Interface contacts:
Residue T165 in chain A contacts residue T149 in chain B (closest heavy-atom distance 2.8 Å).
Residue S171 in chain A interacts with residue L2 in chain B (closest heavy-atom distance 2.7 Å).
Residue N164 in chain A interacts with residue V151 in chain B (closest heavy-atom distance 2.4 Å).
Residue V189 in chain A is in contact with residue A6 in chain B (closest heavy-atom distance 3.1 Å).
Residue P113 in chain A contacts residue V116 in chain B (closest heavy-atom distance 3.1 Å).
Residue V182 in chain A contacts residue S210 in chain B (closest heavy-atom distance 3.0 Å).
Residue T165 in chain A contacts residue A150 in chain B (closest heavy-atom distance 2.9 Å).
Residue L185 in chain A contacts residue N5 in chain B (closest heavy-atom distance 2.6 Å).
Residue I192 in chain A contacts residue P13 in chain B (closest heavy-atom distance 2.9 Å).
Residue R268 in chain A is in contact with residue V10 in chain B (closest heavy-atom distance 2.1 Å).
Residue V163 in chain A contacts residue V151 in chain B (closest heavy-atom distance 2.7 Å).
Residue L170 in chain A is in contact with residue P3 in chain B (closest heavy-atom distance 2.8 Å).
Residue E201 in chain A is in contact with residue Q15 in chain B (closest heavy-atom distance 2.9 Å).
Residue E203 in chain A is in contact with residue L197 in chain B (closest heavy-atom distance 1.8 Å).
Residue T165 in chain A interacts with residue Q15 in chain B (closest heavy-atom distance 2.4 Å).
Residue I192 in chain A interacts with residue S11 in chain B (closest heavy-atom distance 3.0 Å).
Residue D191 in chain A is in contact with residue N8 in chain B (closest heavy-atom distance 2.3 Å).
Residue E262 in chain A is in contact with residue R119 in chain B (closest heavy-atom distance 2.2 Å).
Residue V189 in chain A is in contact with residue N8 in chain B (closest heavy-atom distance 2.2 Å).
Residue A186 in chain A contacts residue N195 in chain B (closest heavy-atom distance 3.0 Å).
Residue A186 in chain A is in contact with residue N5 in chain B (closest heavy-atom distance 2.0 Å).
Residue L112 in chain A interacts with residue A117 in chain B (closest heavy-atom distance 2.4 Å).
Residue H175 in chain A contacts residue R268 in chain B (closest heavy-atom distance 2.9 Å).
Residue A173 in chain A is in contact with residue N105 in chain B (closest heavy-atom distance 3.1 Å).
Residue N164 in chain A contacts residue A153 in chain B (closest heavy-atom distance 3.0 Å).
Residue T114 in chain A contacts residue T114 in chain B (closest heavy-atom distance 2.2 Å).
Residue H175 in chain A contacts residue N105 in chain B (closest heavy-atom distance 2.2 Å).
Residue W74 in chain A contacts residue K141 in chain B (closest heavy-atom distance 2.9 Å).
Residue I177 in chain A is in contact with residue T107 in chain B (closest heavy-atom distance 3.1 Å).
Residue L159 in chain A interacts with residue L158 in chain B (closest heavy-atom distance 2.2 Å).
Residue P168 in chain A contacts residue T21 in chain B (closest heavy-atom distance 2.7 Å).
Residue L170 in chain A contacts residue S24 in chain B (closest heavy-atom distance 2.8 Å).
Residue A73 in chain A is in contact with residue S142 in chain B (closest heavy-atom distance 1.8 Å).
Residue G184 in chain A interacts with residue F16 in chain B (closest heavy-atom distance 2.5 Å).
Residue Q204 in chain A is in contact with residue S210 in chain B (closest heavy-atom distance 2.7 Å).
Residue L170 in chain A interacts with residue E4 in chain B (closest heavy-atom distance 3.1 Å).
Residue V189 in chain A interacts with residue P7 in chain B (closest heavy-atom distance 2.6 Å).
Residue S171 in chain A interacts with residue P3 in chain B (closest heavy-atom distance 3.1 Å).
Residue I190 in chain A is in contact with residue N8 in chain B (closest heavy-atom distance 3.0 Å).
Residue P46 in chain A contacts residue I17 in chain B (closest heavy-atom distance 2.5 Å).
Residue D75 in chain A contacts residue L140 in chain B (closest heavy-atom distance 1.7 Å).
Residue G115 in chain A interacts with residue N251 in chain B (closest heavy-atom distance 2.2 Å).
Residue P113 in chain A contacts residue A117 in chain B (closest heavy-atom distance 2.4 Å).
Residue T165 in chain A contacts residue I17 in chain B (closest heavy-atom distance 3.0 Å).
Residue L170 in chain A is in contact with residue A25 in chain B (closest heavy-atom distance 2.5 Å).
Residue N111 in chain A interacts with residue R119 in chain B (closest heavy-atom distance 2.0 Å).
Residue T165 in chain A interacts with residue V151 in chain B (closest heavy-atom distance 2.7 Å).
Residue A207 in chain A is in contact with residue S210 in chain B (closest heavy-atom distance 2.8 Å).
Residue E287 in chain A is in contact with residue K311 in chain B (closest heavy-atom distance 3.0 Å).
Residue S206 in chain A interacts with residue L159 in chain B (closest heavy-atom distance 2.7 Å).
Residue A167 in chain A is in contact with residue G148 in chain B (closest heavy-atom distance 2.9 Å).
Residue N164 in chain A interacts with residue S152 in chain B (closest heavy-atom distance 2.9 Å).
Residue L256 in chain A contacts residue M253 in chain B (closest heavy-atom distance 3.0 Å).
Residue A166 in chain A contacts residue A150 in chain B (closest heavy-atom distance 3.0 Å).
Residue I169 in chain A contacts residue D215 in chain B (closest heavy-atom distance 2.5 Å).
Residue N180 in chain A contacts residue A211 in chain B (closest heavy-atom distance 3.0 Å).
Residue P168 in chain A interacts with residue G148 in chain B (closest heavy-atom distance 3.1 Å).
Residue A174 in chain A interacts with residue L2 in chain B (closest heavy-atom distance 2.6 Å).
Residue P113 in chain A is in contact with residue I249 in chain B (closest heavy-atom distance 3.1 Å).
Residue E44 in chain A is in contact with residue P19 in chain B (closest heavy-atom distance 2.5 Å).

This data describes a binding interaction between two proteins.

Sequence of chain A:
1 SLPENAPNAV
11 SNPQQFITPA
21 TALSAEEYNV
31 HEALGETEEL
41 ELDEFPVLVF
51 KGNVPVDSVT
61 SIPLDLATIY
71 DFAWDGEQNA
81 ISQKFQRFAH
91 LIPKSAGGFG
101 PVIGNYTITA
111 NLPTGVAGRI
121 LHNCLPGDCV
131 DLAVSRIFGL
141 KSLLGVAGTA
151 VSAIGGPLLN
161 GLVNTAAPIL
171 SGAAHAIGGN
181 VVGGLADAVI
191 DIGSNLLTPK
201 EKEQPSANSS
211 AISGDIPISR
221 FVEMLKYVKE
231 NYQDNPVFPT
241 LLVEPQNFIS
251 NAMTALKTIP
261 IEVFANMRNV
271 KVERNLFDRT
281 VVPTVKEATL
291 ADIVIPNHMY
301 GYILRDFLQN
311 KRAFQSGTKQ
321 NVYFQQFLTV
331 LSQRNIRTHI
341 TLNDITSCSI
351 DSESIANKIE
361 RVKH

Sequence of chain B:
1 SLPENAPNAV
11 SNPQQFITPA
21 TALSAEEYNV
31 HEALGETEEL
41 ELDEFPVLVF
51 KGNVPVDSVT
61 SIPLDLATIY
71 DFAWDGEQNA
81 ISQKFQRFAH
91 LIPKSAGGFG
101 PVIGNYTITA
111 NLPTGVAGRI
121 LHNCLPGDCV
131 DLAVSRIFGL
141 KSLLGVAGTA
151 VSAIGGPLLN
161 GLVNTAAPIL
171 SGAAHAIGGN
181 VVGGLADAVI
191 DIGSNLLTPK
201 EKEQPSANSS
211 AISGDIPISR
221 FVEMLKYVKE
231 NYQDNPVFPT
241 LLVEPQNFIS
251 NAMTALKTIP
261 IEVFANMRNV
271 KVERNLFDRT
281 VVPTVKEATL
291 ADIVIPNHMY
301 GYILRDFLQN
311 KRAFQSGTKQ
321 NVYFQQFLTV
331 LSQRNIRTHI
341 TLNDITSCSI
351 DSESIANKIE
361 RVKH